Contacts between the two chains:
Residue R24 in the second protein contacts residue V25 in the first protein (closest heavy-atom distance 4.7 Å).
Residue V25 in the second protein is in contact with residue V25 in the first protein (closest heavy-atom distance 2.3 Å).
Residue K27 in the second protein interacts with residue V25 in the first protein (closest heavy-atom distance 4.5 Å).
Residue V25 in the second protein interacts with residue R24 in the first protein (closest heavy-atom distance 4.7 Å).
Residue G26 in the second protein contacts residue V25 in the first protein (closest heavy-atom distance 2.8 Å).
Residue V25 in the second protein contacts residue G26 in the first protein (closest heavy-atom distance 2.8 Å).
Residue G26 in the second protein interacts with residue G26 in the first protein (closest heavy-atom distance 4.0 Å).
Residue V25 in the second protein contacts residue K27 in the first protein (closest heavy-atom distance 4.5 Å).

Sequence of the second protein:
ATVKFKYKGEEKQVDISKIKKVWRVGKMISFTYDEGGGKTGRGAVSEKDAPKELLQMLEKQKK

This data describes a binding interaction between two proteins.

Sequence of the first protein:
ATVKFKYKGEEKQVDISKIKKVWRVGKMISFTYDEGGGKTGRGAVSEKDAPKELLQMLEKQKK